Contacts between the two chains:
Residue V151 in protein 1 is in contact with residue T5 in protein 2 (closest heavy-atom distance 4.7 Å).
Residue V159 in protein 1 interacts with residue L16 in protein 2 (closest heavy-atom distance 4.5 Å).
Residue T25 in protein 1 is in contact with residue D110 in protein 2 (closest heavy-atom distance 4.6 Å).
Residue V155 in protein 1 is in contact with residue P9 in protein 2 (closest heavy-atom distance 4.8 Å).
Residue T25 in protein 1 interacts with residue L103 in protein 2 (closest heavy-atom distance 4.1 Å).
Residue V155 in protein 1 is in contact with residue Y12 in protein 2 (closest heavy-atom distance 4.7 Å).
Residue G148 in protein 1 interacts with residue P9 in protein 2 (closest heavy-atom distance 3.5 Å).
Residue V151 in protein 1 is in contact with residue P9 in protein 2 (closest heavy-atom distance 3.6 Å).
Residue L152 in protein 1 interacts with residue V8 in protein 2 (closest heavy-atom distance 4.3 Å).
Residue A147 in protein 1 interacts with residue T5 in protein 2 (closest heavy-atom distance 3.5 Å).
Residue G148 in protein 1 is in contact with residue T5 in protein 2 (closest heavy-atom distance 3.3 Å).
Residue V155 in protein 1 is in contact with residue L13 in protein 2 (closest heavy-atom distance 4.3 Å).
Residue Q156 in protein 1 interacts with residue Y12 in protein 2 (closest heavy-atom distance 4.8 Å).
Residue L152 in protein 1 is in contact with residue P9 in protein 2 (closest heavy-atom distance 3.9 Å).

The following describes two proteins that form a bound complex.

Sequence of protein 1:
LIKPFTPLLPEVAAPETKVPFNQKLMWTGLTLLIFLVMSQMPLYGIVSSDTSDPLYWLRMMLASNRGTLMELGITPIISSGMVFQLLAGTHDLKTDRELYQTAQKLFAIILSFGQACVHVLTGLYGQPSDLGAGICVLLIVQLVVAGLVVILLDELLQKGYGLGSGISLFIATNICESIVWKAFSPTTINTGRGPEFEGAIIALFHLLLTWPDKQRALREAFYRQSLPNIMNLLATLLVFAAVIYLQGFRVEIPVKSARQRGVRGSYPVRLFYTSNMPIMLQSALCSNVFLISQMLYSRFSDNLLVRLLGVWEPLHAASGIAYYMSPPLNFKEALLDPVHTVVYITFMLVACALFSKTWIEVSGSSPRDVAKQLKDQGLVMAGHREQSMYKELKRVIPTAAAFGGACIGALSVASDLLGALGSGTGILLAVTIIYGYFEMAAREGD

Sequence of protein 2:
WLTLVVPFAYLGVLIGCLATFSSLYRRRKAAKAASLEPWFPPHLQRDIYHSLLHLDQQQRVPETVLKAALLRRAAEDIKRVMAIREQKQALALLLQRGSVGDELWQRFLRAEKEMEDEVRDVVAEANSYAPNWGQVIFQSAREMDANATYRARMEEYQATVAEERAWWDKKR